This data describes a binding interaction between two proteins.

Sequence of chain B:
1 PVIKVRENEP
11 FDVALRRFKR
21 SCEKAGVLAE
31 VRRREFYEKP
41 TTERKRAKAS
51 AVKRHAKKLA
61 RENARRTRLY

Sequence of chain A:
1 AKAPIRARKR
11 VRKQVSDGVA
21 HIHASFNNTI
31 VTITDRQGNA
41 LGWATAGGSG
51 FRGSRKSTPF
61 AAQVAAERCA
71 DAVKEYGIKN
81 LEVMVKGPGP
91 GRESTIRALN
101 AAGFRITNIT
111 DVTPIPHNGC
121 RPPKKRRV

Contacts between the two chains:
Residue P122 in chain A interacts with residue E30 in chain B (closest heavy-atom distance 3.5 Å).
Residue F26 in chain A contacts residue R32 in chain B (closest heavy-atom distance 3.6 Å).
Residue K125 in chain A contacts residue R32 in chain B (closest heavy-atom distance 3.6 Å).
Residue T107 in chain A interacts with residue R16 in chain B (closest heavy-atom distance 3.8 Å).
Residue F26 in chain A contacts residue L28 in chain B (closest heavy-atom distance 4.3 Å).
Residue R97 in chain A contacts residue A14 in chain B (closest heavy-atom distance 2.9 Å).
Residue I106 in chain A contacts residue R16 in chain B (closest heavy-atom distance 2.8 Å).
Residue E93 in chain A is in contact with residue R16 in chain B (closest heavy-atom distance 2.8 Å).
Residue R92 in chain A contacts residue V2 in chain B (closest heavy-atom distance 3.6 Å).
Residue K124 in chain A is in contact with residue R34 in chain B (closest heavy-atom distance 4.0 Å).
Residue N108 in chain A interacts with residue V5 in chain B (closest heavy-atom distance 4.3 Å).
Residue T107 in chain A contacts residue D12 in chain B (closest heavy-atom distance 3.5 Å).
Residue I115 in chain A interacts with residue G26 in chain B (closest heavy-atom distance 4.1 Å).
Residue R92 in chain A interacts with residue R17 in chain B (closest heavy-atom distance 3.2 Å).
Residue T107 in chain A contacts residue E9 in chain B (closest heavy-atom distance 2.6 Å).
Residue R92 in chain A is in contact with residue K24 in chain B (closest heavy-atom distance 3.7 Å).
Residue D111 in chain A contacts residue E23 in chain B (closest heavy-atom distance 3.5 Å).
Residue R121 in chain A contacts residue E30 in chain B (closest heavy-atom distance 3.3 Å).
Residue I109 in chain A contacts residue V5 in chain B (closest heavy-atom distance 3.4 Å).
Residue P116 in chain A is in contact with residue V27 in chain B (closest heavy-atom distance 3.9 Å).
Residue I109 in chain A contacts residue V2 in chain B (closest heavy-atom distance 3.7 Å).
Residue I109 in chain A contacts residue I3 in chain B (closest heavy-atom distance 3.6 Å).
Residue R92 in chain A contacts residue I3 in chain B (closest heavy-atom distance 3.4 Å).
Residue D111 in chain A interacts with residue V2 in chain B (closest heavy-atom distance 3.7 Å).
Residue R121 in chain A is in contact with residue E35 in chain B (closest heavy-atom distance 2.7 Å).
Residue K124 in chain A interacts with residue R33 in chain B (closest heavy-atom distance 3.6 Å).
Residue T107 in chain A is in contact with residue F11 in chain B (closest heavy-atom distance 3.8 Å).
Residue I106 in chain A is in contact with residue D12 in chain B (closest heavy-atom distance 2.9 Å).
Residue I96 in chain A contacts residue R16 in chain B (closest heavy-atom distance 4.4 Å).
Residue G87 in chain A is in contact with residue P1 in chain B (closest heavy-atom distance 3.8 Å).
Residue I109 in chain A contacts residue R16 in chain B (closest heavy-atom distance 3.8 Å).
Residue N108 in chain A interacts with residue E9 in chain B (closest heavy-atom distance 3.4 Å).
Residue R121 in chain A contacts residue R34 in chain B (closest heavy-atom distance 3.5 Å).
Residue P123 in chain A interacts with residue E30 in chain B (closest heavy-atom distance 4.2 Å).
Residue T110 in chain A contacts residue R6 in chain B (closest heavy-atom distance 3.1 Å).
Residue R105 in chain A contacts residue D12 in chain B (closest heavy-atom distance 3.4 Å).
Residue P123 in chain A interacts with residue R32 in chain B (closest heavy-atom distance 3.5 Å).
Residue E93 in chain A interacts with residue A14 in chain B (closest heavy-atom distance 4.4 Å).
Residue T107 in chain A contacts residue P10 in chain B (closest heavy-atom distance 3.4 Å).
Residue N100 in chain A contacts residue D12 in chain B (closest heavy-atom distance 2.9 Å).
Residue E93 in chain A is in contact with residue L15 in chain B (closest heavy-atom distance 3.6 Å).
Residue T110 in chain A contacts residue V2 in chain B (closest heavy-atom distance 4.0 Å).
Residue I115 in chain A contacts residue A25 in chain B (closest heavy-atom distance 3.6 Å).
Residue P123 in chain A is in contact with residue R33 in chain B (closest heavy-atom distance 4.0 Å).
Residue E93 in chain A is in contact with residue R17 in chain B (closest heavy-atom distance 3.4 Å).
Residue I96 in chain A interacts with residue V2 in chain B (closest heavy-atom distance 4.3 Å).
Residue K124 in chain A is in contact with residue E35 in chain B (closest heavy-atom distance 3.6 Å).
Residue I109 in chain A interacts with residue K4 in chain B (closest heavy-atom distance 3.9 Å).
Residue P122 in chain A is in contact with residue V31 in chain B (closest heavy-atom distance 3.7 Å).
Residue F104 in chain A interacts with residue D12 in chain B (closest heavy-atom distance 4.1 Å).
Residue R92 in chain A interacts with residue P1 in chain B (closest heavy-atom distance 3.0 Å).
Residue V85 in chain A interacts with residue V2 in chain B (closest heavy-atom distance 3.9 Å).
Residue R97 in chain A is in contact with residue D12 in chain B (closest heavy-atom distance 2.8 Å).
Residue D111 in chain A interacts with residue K4 in chain B (closest heavy-atom distance 3.4 Å).
Residue G91 in chain A is in contact with residue P1 in chain B (closest heavy-atom distance 4.0 Å).
Residue R121 in chain A interacts with residue R33 in chain B (closest heavy-atom distance 2.7 Å).
Residue T107 in chain A interacts with residue V5 in chain B (closest heavy-atom distance 3.5 Å).
Residue R97 in chain A is in contact with residue R16 in chain B (closest heavy-atom distance 3.5 Å).
Residue D111 in chain A interacts with residue P1 in chain B (closest heavy-atom distance 2.7 Å).
Residue R97 in chain A interacts with residue L15 in chain B (closest heavy-atom distance 4.2 Å).